Sequence of chain B:
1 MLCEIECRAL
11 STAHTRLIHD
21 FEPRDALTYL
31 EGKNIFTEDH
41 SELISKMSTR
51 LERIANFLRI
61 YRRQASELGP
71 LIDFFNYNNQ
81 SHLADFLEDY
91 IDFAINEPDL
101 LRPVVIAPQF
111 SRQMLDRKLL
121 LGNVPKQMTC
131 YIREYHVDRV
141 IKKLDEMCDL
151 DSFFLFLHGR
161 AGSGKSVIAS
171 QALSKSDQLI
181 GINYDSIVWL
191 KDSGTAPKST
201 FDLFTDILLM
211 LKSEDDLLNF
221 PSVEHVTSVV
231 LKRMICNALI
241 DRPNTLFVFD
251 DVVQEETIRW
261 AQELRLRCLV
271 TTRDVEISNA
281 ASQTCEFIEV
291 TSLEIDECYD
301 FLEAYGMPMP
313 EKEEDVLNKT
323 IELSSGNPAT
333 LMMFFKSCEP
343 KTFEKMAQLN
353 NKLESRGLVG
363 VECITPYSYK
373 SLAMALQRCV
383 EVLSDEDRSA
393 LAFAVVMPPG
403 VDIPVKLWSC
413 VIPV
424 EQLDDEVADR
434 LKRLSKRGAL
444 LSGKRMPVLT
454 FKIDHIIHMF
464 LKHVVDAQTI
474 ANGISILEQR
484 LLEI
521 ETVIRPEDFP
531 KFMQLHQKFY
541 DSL

Sequence of chain A:
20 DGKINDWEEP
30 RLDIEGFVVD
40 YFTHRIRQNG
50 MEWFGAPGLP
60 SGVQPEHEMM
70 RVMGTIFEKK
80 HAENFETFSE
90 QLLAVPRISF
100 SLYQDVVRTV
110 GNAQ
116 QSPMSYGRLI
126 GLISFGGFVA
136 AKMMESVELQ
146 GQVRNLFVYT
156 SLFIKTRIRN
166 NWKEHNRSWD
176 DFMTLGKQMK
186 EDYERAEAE

These two protein chains interact to form a complex.

Residue-level contacts at the interface:
Residue P368 in chain B is in contact with residue F53 in chain A (closest heavy-atom distance 3.3 Å).
Residue D215 in chain B contacts residue T161 in chain A (closest heavy-atom distance 3.0 Å).
Residue R50 in chain B contacts residue K22 in chain A (closest heavy-atom distance 3.7 Å).
Residue D202 in chain B interacts with residue R96 in chain A (closest heavy-atom distance 3.8 Å).
Residue T49 in chain B is in contact with residue E27 in chain A (closest heavy-atom distance 2.7 Å).
Residue D206 in chain B contacts residue N150 in chain A (closest heavy-atom distance 3.2 Å).
Residue L120 in chain B interacts with residue V38 in chain A (closest heavy-atom distance 3.7 Å).
Residue F220 in chain B interacts with residue F99 in chain A (closest heavy-atom distance 3.6 Å).
Residue T49 in chain B interacts with residue N24 in chain A (closest heavy-atom distance 3.1 Å).
Residue L120 in chain B is in contact with residue G35 in chain A (closest heavy-atom distance 3.9 Å).
Residue L217 in chain B interacts with residue L157 in chain A (closest heavy-atom distance 3.8 Å).
Residue E52 in chain B is in contact with residue E27 in chain A (closest heavy-atom distance 3.4 Å).
Residue K126 in chain B interacts with residue A55 in chain A (closest heavy-atom distance 3.0 Å).
Residue D215 in chain B interacts with residue R164 in chain A (closest heavy-atom distance 2.5 Å).
Residue L209 in chain B interacts with residue F99 in chain A (closest heavy-atom distance 3.5 Å).
Residue L217 in chain B contacts residue T161 in chain A (closest heavy-atom distance 3.0 Å).
Residue M47 in chain B is in contact with residue N165 in chain A (closest heavy-atom distance 3.1 Å).
Residue E52 in chain B interacts with residue N165 in chain A (closest heavy-atom distance 3.3 Å).
Residue E214 in chain B is in contact with residue K160 in chain A (closest heavy-atom distance 3.4 Å).
Residue N123 in chain B is in contact with residue V153 in chain A (closest heavy-atom distance 3.4 Å).
Residue M210 in chain B interacts with residue V153 in chain A (closest heavy-atom distance 3.9 Å).
Residue R24 in chain B interacts with residue D20 in chain A (closest heavy-atom distance 2.6 Å).
Residue S370 in chain B contacts residue Q145 in chain A (closest heavy-atom distance 3.8 Å).
Residue N123 in chain B interacts with residue R149 in chain A (closest heavy-atom distance 3.4 Å).
Residue S213 in chain B is in contact with residue L157 in chain A (closest heavy-atom distance 3.4 Å).
Residue L209 in chain B is in contact with residue L157 in chain A (closest heavy-atom distance 3.2 Å).
Residue S48 in chain B contacts residue G21 in chain A (closest heavy-atom distance 3.8 Å).
Residue D206 in chain B interacts with residue Y154 in chain A (closest heavy-atom distance 2.7 Å).
Residue S213 in chain B is in contact with residue K160 in chain A (closest heavy-atom distance 3.2 Å).
Residue R53 in chain B is in contact with residue D20 in chain A (closest heavy-atom distance 2.3 Å).
Residue S48 in chain B is in contact with residue K168 in chain A (closest heavy-atom distance 3.8 Å).
Residue L218 in chain B is in contact with residue R107 in chain A (closest heavy-atom distance 3.7 Å).
Residue R117 in chain B is in contact with residue P59 in chain A (closest heavy-atom distance 3.7 Å).
Residue E52 in chain B interacts with residue R164 in chain A (closest heavy-atom distance 2.7 Å).
Residue D216 in chain B contacts residue T161 in chain A (closest heavy-atom distance 3.9 Å).
Residue L51 in chain B interacts with residue E27 in chain A (closest heavy-atom distance 3.4 Å).
Residue I18 in chain B contacts residue I23 in chain A (closest heavy-atom distance 3.4 Å).
Residue D116 in chain B is in contact with residue P59 in chain A (closest heavy-atom distance 2.9 Å).
Residue V124 in chain B contacts residue P56 in chain A (closest heavy-atom distance 3.1 Å).
Residue S213 in chain B contacts residue R164 in chain A (closest heavy-atom distance 3.9 Å).
Residue P125 in chain B contacts residue R149 in chain A (closest heavy-atom distance 3.0 Å).
Residue T49 in chain B interacts with residue G21 in chain A (closest heavy-atom distance 3.9 Å).
Residue S48 in chain B interacts with residue D20 in chain A (closest heavy-atom distance 3.3 Å).
Residue S370 in chain B is in contact with residue V142 in chain A (closest heavy-atom distance 2.9 Å).
Residue L209 in chain B contacts residue Y154 in chain A (closest heavy-atom distance 3.7 Å).
Residue E214 in chain B contacts residue R164 in chain A (closest heavy-atom distance 3.4 Å).
Residue L218 in chain B contacts residue R162 in chain A (closest heavy-atom distance 3.8 Å).
Residue L121 in chain B contacts residue E34 in chain A (closest heavy-atom distance 3.4 Å).
Residue Q113 in chain B is in contact with residue S60 in chain A (closest heavy-atom distance 3.1 Å).
Residue P125 in chain B interacts with residue G54 in chain A (closest heavy-atom distance 3.5 Å).
Residue R117 in chain B interacts with residue D32 in chain A (closest heavy-atom distance 2.5 Å).
Residue N123 in chain B contacts residue F152 in chain A (closest heavy-atom distance 3.0 Å).
Residue K126 in chain B interacts with residue P56 in chain A (closest heavy-atom distance 3.9 Å).
Residue R117 in chain B contacts residue P29 in chain A (closest heavy-atom distance 3.8 Å).
Residue S48 in chain B is in contact with residue N165 in chain A (closest heavy-atom distance 3.3 Å).
Residue L120 in chain B is in contact with residue E34 in chain A (closest heavy-atom distance 3.9 Å).
Residue S48 in chain B interacts with residue E169 in chain A (closest heavy-atom distance 3.6 Å).
Residue L120 in chain B contacts residue P59 in chain A (closest heavy-atom distance 3.9 Å).
Residue D206 in chain B is in contact with residue R96 in chain A (closest heavy-atom distance 2.4 Å).
Residue Q113 in chain B interacts with residue P59 in chain A (closest heavy-atom distance 3.7 Å).